Interface contacts:
Residue V73 in protein 2 interacts with residue L190 in protein 1 (closest heavy-atom distance 3.7 Å).
Residue A117 in protein 2 is in contact with residue M194 in protein 1 (closest heavy-atom distance 4.7 Å).
Residue M88 in protein 2 contacts residue I201 in protein 1 (closest heavy-atom distance 4.1 Å).
Residue L77 in protein 2 contacts residue E193 in protein 1 (closest heavy-atom distance 3.9 Å).
Residue I134 in protein 2 is in contact with residue F209 in protein 1 (closest heavy-atom distance 3.5 Å).
Residue A135 in protein 2 is in contact with residue F205 in protein 1 (closest heavy-atom distance 4.3 Å).
Residue L77 in protein 2 interacts with residue M194 in protein 1 (closest heavy-atom distance 3.7 Å).
Residue V127 in protein 2 interacts with residue L198 in protein 1 (closest heavy-atom distance 4.0 Å).
Residue V70 in protein 2 is in contact with residue L190 in protein 1 (closest heavy-atom distance 4.4 Å).
Residue A80 in protein 2 interacts with residue I201 in protein 1 (closest heavy-atom distance 4.8 Å).
Residue E130 in protein 2 contacts residue F205 in protein 1 (closest heavy-atom distance 4.7 Å).
Residue E130 in protein 2 is in contact with residue E202 in protein 1 (closest heavy-atom distance 4.1 Å).
Residue P94 in protein 2 contacts residue F209 in protein 1 (closest heavy-atom distance 3.6 Å).
Residue A112 in protein 2 interacts with residue M194 in protein 1 (closest heavy-atom distance 3.6 Å).
Residue V108 in protein 2 interacts with residue V197 in protein 1 (closest heavy-atom distance 4.7 Å).
Residue V123 in protein 2 interacts with residue R199 in protein 1 (closest heavy-atom distance 4.8 Å).
Residue V108 in protein 2 contacts residue L198 in protein 1 (closest heavy-atom distance 3.6 Å).
Residue V70 in protein 2 contacts residue R187 in protein 1 (closest heavy-atom distance 4.0 Å).
Residue K74 in protein 2 interacts with residue A186 in protein 1 (closest heavy-atom distance 4.8 Å).
Residue K74 in protein 2 interacts with residue L190 in protein 1 (closest heavy-atom distance 3.7 Å).
Residue V98 in protein 2 is in contact with residue F209 in protein 1 (closest heavy-atom distance 4.4 Å).
Residue L81 in protein 2 interacts with residue V197 in protein 1 (closest heavy-atom distance 3.7 Å).
Residue L81 in protein 2 is in contact with residue I201 in protein 1 (closest heavy-atom distance 4.5 Å).
Residue R78 in protein 2 contacts residue E193 in protein 1 (closest heavy-atom distance 3.6 Å).
Residue V105 in protein 2 is in contact with residue L198 in protein 1 (closest heavy-atom distance 3.9 Å).
Residue V70 in protein 2 interacts with residue A186 in protein 1 (closest heavy-atom distance 4.2 Å).
Residue V108 in protein 2 is in contact with residue M194 in protein 1 (closest heavy-atom distance 4.5 Å).
Residue I97 in protein 2 is in contact with residue F205 in protein 1 (closest heavy-atom distance 4.5 Å).
Residue V98 in protein 2 is in contact with residue F205 in protein 1 (closest heavy-atom distance 3.6 Å).
Residue E119 in protein 2 contacts residue I195 in protein 1 (closest heavy-atom distance 3.4 Å).
Residue E130 in protein 2 interacts with residue K206 in protein 1 (closest heavy-atom distance 4.8 Å).
Residue V127 in protein 2 contacts residue E202 in protein 1 (closest heavy-atom distance 3.3 Å).
Residue A120 in protein 2 is in contact with residue L198 in protein 1 (closest heavy-atom distance 3.8 Å).
Residue A117 in protein 2 interacts with residue T191 in protein 1 (closest heavy-atom distance 3.7 Å).
Residue M88 in protein 2 contacts residue G204 in protein 1 (closest heavy-atom distance 3.4 Å).
Residue M88 in protein 2 is in contact with residue F205 in protein 1 (closest heavy-atom distance 3.7 Å).
Residue A101 in protein 2 interacts with residue I201 in protein 1 (closest heavy-atom distance 4.4 Å).
Residue A120 in protein 2 interacts with residue T191 in protein 1 (closest heavy-atom distance 4.7 Å).
Residue A124 in protein 2 contacts residue L198 in protein 1 (closest heavy-atom distance 3.6 Å).
Residue I131 in protein 2 contacts residue E202 in protein 1 (closest heavy-atom distance 3.8 Å).
Residue A120 in protein 2 is in contact with residue M194 in protein 1 (closest heavy-atom distance 4.0 Å).
Residue K74 in protein 2 contacts residue E193 in protein 1 (closest heavy-atom distance 3.0 Å).
Residue L81 in protein 2 is in contact with residue E200 in protein 1 (closest heavy-atom distance 3.8 Å).
Residue I134 in protein 2 contacts residue K206 in protein 1 (closest heavy-atom distance 3.8 Å).
Residue A115 in protein 2 is in contact with residue L190 in protein 1 (closest heavy-atom distance 4.4 Å).
Residue I131 in protein 2 contacts residue F205 in protein 1 (closest heavy-atom distance 3.3 Å).
Residue I131 in protein 2 contacts residue I201 in protein 1 (closest heavy-atom distance 4.6 Å).
Residue V84 in protein 2 interacts with residue I201 in protein 1 (closest heavy-atom distance 4.1 Å).
Residue V111 in protein 2 interacts with residue M194 in protein 1 (closest heavy-atom distance 3.7 Å).
Residue K74 in protein 2 is in contact with residue E189 in protein 1 (closest heavy-atom distance 3.5 Å).
Residue L77 in protein 2 contacts residue L190 in protein 1 (closest heavy-atom distance 3.7 Å).
Residue V127 in protein 2 is in contact with residue R199 in protein 1 (closest heavy-atom distance 4.8 Å).
Residue V123 in protein 2 contacts residue L198 in protein 1 (closest heavy-atom distance 3.9 Å).
Residue V123 in protein 2 interacts with residue I195 in protein 1 (closest heavy-atom distance 3.8 Å).
Residue A120 in protein 2 contacts residue I195 in protein 1 (closest heavy-atom distance 3.5 Å).
Residue V105 in protein 2 contacts residue I201 in protein 1 (closest heavy-atom distance 4.0 Å).
Residue I134 in protein 2 interacts with residue F205 in protein 1 (closest heavy-atom distance 3.9 Å).
Residue A104 in protein 2 contacts residue I201 in protein 1 (closest heavy-atom distance 4.0 Å).
Residue L77 in protein 2 interacts with residue V197 in protein 1 (closest heavy-atom distance 3.7 Å).
Residue A115 in protein 2 contacts residue M194 in protein 1 (closest heavy-atom distance 4.8 Å).

Sequence of protein 1:
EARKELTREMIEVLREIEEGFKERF

Sequence of protein 2:
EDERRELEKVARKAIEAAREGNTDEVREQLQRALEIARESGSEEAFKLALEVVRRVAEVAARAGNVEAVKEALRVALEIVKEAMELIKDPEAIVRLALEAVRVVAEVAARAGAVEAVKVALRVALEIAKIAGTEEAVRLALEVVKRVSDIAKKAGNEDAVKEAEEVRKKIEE

These two protein chains interact to form a complex.